Sequence of chain A:
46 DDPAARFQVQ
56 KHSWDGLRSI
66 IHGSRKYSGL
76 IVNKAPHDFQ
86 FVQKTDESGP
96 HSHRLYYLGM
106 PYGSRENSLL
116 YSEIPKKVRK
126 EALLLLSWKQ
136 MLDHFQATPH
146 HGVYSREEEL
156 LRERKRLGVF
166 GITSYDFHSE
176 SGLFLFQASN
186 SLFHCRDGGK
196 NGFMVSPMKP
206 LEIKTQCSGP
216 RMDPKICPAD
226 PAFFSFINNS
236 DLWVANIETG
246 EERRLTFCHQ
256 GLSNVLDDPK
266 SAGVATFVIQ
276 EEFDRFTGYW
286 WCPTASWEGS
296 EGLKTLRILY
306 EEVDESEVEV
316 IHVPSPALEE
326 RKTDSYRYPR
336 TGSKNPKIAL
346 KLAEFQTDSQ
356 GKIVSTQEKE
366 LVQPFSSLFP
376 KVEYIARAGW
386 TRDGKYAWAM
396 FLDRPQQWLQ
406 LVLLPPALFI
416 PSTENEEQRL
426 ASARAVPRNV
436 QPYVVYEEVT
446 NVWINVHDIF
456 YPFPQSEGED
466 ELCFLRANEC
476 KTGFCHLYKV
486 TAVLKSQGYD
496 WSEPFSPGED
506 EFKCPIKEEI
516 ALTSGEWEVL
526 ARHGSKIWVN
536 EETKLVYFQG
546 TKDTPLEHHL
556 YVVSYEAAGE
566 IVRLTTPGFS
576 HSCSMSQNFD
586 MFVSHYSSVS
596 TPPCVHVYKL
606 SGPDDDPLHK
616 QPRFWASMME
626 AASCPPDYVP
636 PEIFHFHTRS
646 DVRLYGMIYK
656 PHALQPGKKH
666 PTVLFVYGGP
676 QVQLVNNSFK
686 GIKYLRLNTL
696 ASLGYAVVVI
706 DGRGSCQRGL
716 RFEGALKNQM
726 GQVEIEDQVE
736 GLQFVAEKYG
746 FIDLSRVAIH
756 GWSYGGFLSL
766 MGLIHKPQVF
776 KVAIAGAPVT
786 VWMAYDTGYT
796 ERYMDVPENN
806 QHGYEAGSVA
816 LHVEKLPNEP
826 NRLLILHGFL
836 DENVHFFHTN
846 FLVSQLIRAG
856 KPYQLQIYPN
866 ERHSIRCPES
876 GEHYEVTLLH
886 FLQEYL

This data describes a binding interaction between two proteins.

Residue-level contacts at the interface:
Residue M105 in chain A is in contact with residue N1140 in chain B (closest heavy-atom distance 3.6 Å).
Residue S628 in chain A is in contact with residue H1143 in chain B (closest heavy-atom distance 4.0 Å).
Residue S132 in chain A is in contact with residue E1138 in chain B (closest heavy-atom distance 3.6 Å).
Residue M624 in chain A interacts with residue P1141 in chain B (closest heavy-atom distance 4.9 Å).
Residue L130 in chain A contacts residue M1192 in chain B (closest heavy-atom distance 3.0 Å).
Residue E625 in chain A interacts with residue P1141 in chain B (closest heavy-atom distance 3.8 Å).
Residue L130 in chain A interacts with residue L1194 in chain B (closest heavy-atom distance 3.8 Å).
Residue R124 in chain A is in contact with residue E1195 in chain B (closest heavy-atom distance 3.1 Å).
Residue A627 in chain A contacts residue H1143 in chain B (closest heavy-atom distance 3.5 Å).
Residue S132 in chain A contacts residue M1192 in chain B (closest heavy-atom distance 4.6 Å).
Residue L129 in chain A contacts residue E1190 in chain B (closest heavy-atom distance 3.8 Å).
Residue A127 in chain A interacts with residue L1194 in chain B (closest heavy-atom distance 3.4 Å).
Residue E126 in chain A contacts residue K1196 in chain B (closest heavy-atom distance 4.1 Å).
Residue L129 in chain A is in contact with residue L1193 in chain B (closest heavy-atom distance 4.2 Å).
Residue H96 in chain A contacts residue E1190 in chain B (closest heavy-atom distance 3.0 Å).
Residue L128 in chain A contacts residue E1195 in chain B (closest heavy-atom distance 4.8 Å).
Residue S628 in chain A contacts residue S1144 in chain B (closest heavy-atom distance 3.5 Å).
Residue E126 in chain A interacts with residue E1195 in chain B (closest heavy-atom distance 3.7 Å).
Residue H96 in chain A contacts residue E1189 in chain B (closest heavy-atom distance 3.2 Å).
Residue P95 in chain A contacts residue E1190 in chain B (closest heavy-atom distance 3.8 Å).
Residue S132 in chain A contacts residue G1191 in chain B (closest heavy-atom distance 3.5 Å).
Residue Y107 in chain A interacts with residue G1137 in chain B (closest heavy-atom distance 4.3 Å).
Residue L129 in chain A is in contact with residue G1191 in chain B (closest heavy-atom distance 3.9 Å).
Residue E126 in chain A is in contact with residue L1194 in chain B (closest heavy-atom distance 3.7 Å).
Residue K125 in chain A interacts with residue E1195 in chain B (closest heavy-atom distance 3.9 Å).
Residue L131 in chain A interacts with residue E1138 in chain B (closest heavy-atom distance 4.7 Å).
Residue L129 in chain A interacts with residue L1194 in chain B (closest heavy-atom distance 4.8 Å).
Residue L128 in chain A interacts with residue L1193 in chain B (closest heavy-atom distance 3.4 Å).
Residue P106 in chain A is in contact with residue N1140 in chain B (closest heavy-atom distance 3.4 Å).
Residue A627 in chain A interacts with residue S1144 in chain B (closest heavy-atom distance 3.5 Å).
Residue P106 in chain A interacts with residue G1137 in chain B (closest heavy-atom distance 4.5 Å).
Residue W133 in chain A contacts residue N1140 in chain B (closest heavy-atom distance 2.9 Å).
Residue Y107 in chain A contacts residue N1140 in chain B (closest heavy-atom distance 3.7 Å).
Residue R124 in chain A is in contact with residue H1186 in chain B (closest heavy-atom distance 4.4 Å).
Residue S132 in chain A interacts with residue E1190 in chain B (closest heavy-atom distance 4.5 Å).
Residue R124 in chain A is in contact with residue L1193 in chain B (closest heavy-atom distance 4.1 Å).
Residue A627 in chain A contacts residue P1141 in chain B (closest heavy-atom distance 4.7 Å).
Residue L131 in chain A is in contact with residue E1190 in chain B (closest heavy-atom distance 4.1 Å).
Residue P120 in chain A is in contact with residue E1190 in chain B (closest heavy-atom distance 3.3 Å).
Residue A127 in chain A contacts residue L1193 in chain B (closest heavy-atom distance 4.4 Å).
Residue K134 in chain A is in contact with residue E1189 in chain B (closest heavy-atom distance 3.3 Å).
Residue E118 in chain A interacts with residue E1189 in chain B (closest heavy-atom distance 4.7 Å).
Residue L130 in chain A contacts residue G1191 in chain B (closest heavy-atom distance 4.1 Å).
Residue N78 in chain A contacts residue N1140 in chain B (closest heavy-atom distance 4.3 Å).
Residue E118 in chain A contacts residue E1190 in chain B (closest heavy-atom distance 4.0 Å).
Residue L129 in chain A is in contact with residue M1192 in chain B (closest heavy-atom distance 3.1 Å).
Residue L130 in chain A is in contact with residue I1139 in chain B (closest heavy-atom distance 3.4 Å).
Residue Y107 in chain A interacts with residue Q1142 in chain B (closest heavy-atom distance 3.5 Å).
Residue L128 in chain A is in contact with residue M1192 in chain B (closest heavy-atom distance 3.2 Å).
Residue W133 in chain A contacts residue E1138 in chain B (closest heavy-atom distance 3.4 Å).
Residue L75 in chain A interacts with residue H1143 in chain B (closest heavy-atom distance 3.4 Å).
Residue N78 in chain A is in contact with residue P1141 in chain B (closest heavy-atom distance 4.7 Å).
Residue L128 in chain A contacts residue L1194 in chain B (closest heavy-atom distance 2.7 Å).
Residue S132 in chain A contacts residue I1139 in chain B (closest heavy-atom distance 3.7 Å).
Residue K134 in chain A is in contact with residue E1138 in chain B (closest heavy-atom distance 4.8 Å).
Residue E625 in chain A interacts with residue W1145 in chain B (closest heavy-atom distance 4.0 Å).
Residue L131 in chain A is in contact with residue I1139 in chain B (closest heavy-atom distance 3.3 Å).
Residue A626 in chain A contacts residue S1144 in chain B (closest heavy-atom distance 3.9 Å).
Residue A127 in chain A is in contact with residue E1195 in chain B (closest heavy-atom distance 3.7 Å).
Residue L130 in chain A contacts residue W1145 in chain B (closest heavy-atom distance 3.4 Å).

Sequence of chain B:
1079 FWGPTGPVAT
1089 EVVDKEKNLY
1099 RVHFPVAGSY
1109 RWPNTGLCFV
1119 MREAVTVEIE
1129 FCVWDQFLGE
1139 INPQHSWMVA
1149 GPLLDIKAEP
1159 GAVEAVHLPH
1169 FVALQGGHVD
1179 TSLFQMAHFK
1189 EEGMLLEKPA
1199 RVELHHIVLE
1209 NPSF